This data describes a binding interaction between two proteins.

Contacts between the two chains:
Residue R84 in the second protein interacts with residue D181 in the first protein (closest heavy-atom distance 4.6 Å).
Residue R79 in the second protein is in contact with residue M183 in the first protein (closest heavy-atom distance 5.0 Å).
Residue R84 in the second protein is in contact with residue W149 in the first protein (closest heavy-atom distance 3.9 Å).
Residue T80 in the second protein is in contact with residue S145 in the first protein (closest heavy-atom distance 3.5 Å).
Residue R84 in the second protein is in contact with residue S145 in the first protein (closest heavy-atom distance 3.5 Å).
Residue G81 in the second protein interacts with residue S145 in the first protein (closest heavy-atom distance 3.9 Å).
Residue T80 in the second protein interacts with residue M183 in the first protein (closest heavy-atom distance 3.7 Å).
Residue R84 in the second protein is in contact with residue D147 in the first protein (closest heavy-atom distance 2.9 Å).
Residue T80 in the second protein contacts residue H144 in the first protein (closest heavy-atom distance 3.4 Å).

Sequence of the second protein:
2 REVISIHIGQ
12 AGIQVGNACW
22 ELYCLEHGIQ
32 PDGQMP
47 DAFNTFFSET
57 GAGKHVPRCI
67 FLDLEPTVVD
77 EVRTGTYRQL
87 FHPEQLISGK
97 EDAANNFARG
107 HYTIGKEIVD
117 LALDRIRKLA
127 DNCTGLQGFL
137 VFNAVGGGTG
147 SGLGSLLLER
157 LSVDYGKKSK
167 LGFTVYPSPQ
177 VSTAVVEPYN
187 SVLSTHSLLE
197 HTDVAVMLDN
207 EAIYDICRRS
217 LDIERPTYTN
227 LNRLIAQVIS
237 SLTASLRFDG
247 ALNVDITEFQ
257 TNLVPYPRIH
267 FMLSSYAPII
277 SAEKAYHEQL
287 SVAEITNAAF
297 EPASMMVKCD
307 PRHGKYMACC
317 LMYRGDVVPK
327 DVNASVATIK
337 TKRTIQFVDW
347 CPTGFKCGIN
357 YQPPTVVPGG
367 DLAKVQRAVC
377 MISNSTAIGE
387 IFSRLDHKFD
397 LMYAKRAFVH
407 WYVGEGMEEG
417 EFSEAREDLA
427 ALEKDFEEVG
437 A

Sequence of the first protein:
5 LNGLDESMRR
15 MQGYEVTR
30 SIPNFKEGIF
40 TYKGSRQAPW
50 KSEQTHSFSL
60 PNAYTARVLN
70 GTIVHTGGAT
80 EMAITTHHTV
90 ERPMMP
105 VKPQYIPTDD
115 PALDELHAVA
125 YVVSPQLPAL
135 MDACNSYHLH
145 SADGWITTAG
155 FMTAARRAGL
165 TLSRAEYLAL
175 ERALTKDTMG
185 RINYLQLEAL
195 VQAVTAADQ